Residue-level contacts at the interface:
Residue H3 in chain A contacts residue A24 in chain B (closest heavy-atom distance 3.1 Å).
Residue D2 in chain A contacts residue A24 in chain B (closest heavy-atom distance 4.4 Å).
Residue A114 in chain A interacts with residue K10 in chain B (closest heavy-atom distance 3.4 Å).
Residue L110 in chain A contacts residue A17 in chain B (closest heavy-atom distance 3.3 Å).
Residue L110 in chain A contacts residue I20 in chain B (closest heavy-atom distance 5.0 Å).
Residue I117 in chain A contacts residue L13 in chain B (closest heavy-atom distance 4.0 Å).
Residue L113 in chain A contacts residue L13 in chain B (closest heavy-atom distance 4.3 Å).
Residue L110 in chain A contacts residue L13 in chain B (closest heavy-atom distance 3.3 Å).
Residue L113 in chain A interacts with residue K10 in chain B (closest heavy-atom distance 4.3 Å).
Residue F111 in chain A interacts with residue A17 in chain B (closest heavy-atom distance 3.6 Å).
Residue A114 in chain A contacts residue A17 in chain B (closest heavy-atom distance 4.0 Å).
Residue I117 in chain A contacts residue F14 in chain B (closest heavy-atom distance 4.0 Å).
Residue R118 in chain A interacts with residue F14 in chain B (closest heavy-atom distance 3.2 Å).
Residue H3 in chain A contacts residue L25 in chain B (closest heavy-atom distance 4.5 Å).
Residue F111 in chain A is in contact with residue R21 in chain B (closest heavy-atom distance 4.1 Å).
Residue A114 in chain A interacts with residue F14 in chain B (closest heavy-atom distance 3.0 Å).
Residue A114 in chain A is in contact with residue L13 in chain B (closest heavy-atom distance 3.4 Å).
Residue N115 in chain A is in contact with residue F14 in chain B (closest heavy-atom distance 4.9 Å).
Residue L110 in chain A contacts residue L16 in chain B (closest heavy-atom distance 4.7 Å).
Residue K107 in chain A interacts with residue I20 in chain B (closest heavy-atom distance 3.9 Å).
Residue F111 in chain A contacts residue I20 in chain B (closest heavy-atom distance 3.4 Å).
Residue I117 in chain A contacts residue K10 in chain B (closest heavy-atom distance 2.9 Å).

The following describes two proteins that form a bound complex.

Sequence of chain B:
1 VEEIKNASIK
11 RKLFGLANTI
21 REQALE

Sequence of chain A:
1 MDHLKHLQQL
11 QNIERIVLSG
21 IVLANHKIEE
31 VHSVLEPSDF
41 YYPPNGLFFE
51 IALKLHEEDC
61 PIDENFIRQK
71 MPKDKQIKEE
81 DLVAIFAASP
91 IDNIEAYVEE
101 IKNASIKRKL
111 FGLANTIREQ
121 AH